The following describes two proteins that form a bound complex.

Sequence of protein 1:
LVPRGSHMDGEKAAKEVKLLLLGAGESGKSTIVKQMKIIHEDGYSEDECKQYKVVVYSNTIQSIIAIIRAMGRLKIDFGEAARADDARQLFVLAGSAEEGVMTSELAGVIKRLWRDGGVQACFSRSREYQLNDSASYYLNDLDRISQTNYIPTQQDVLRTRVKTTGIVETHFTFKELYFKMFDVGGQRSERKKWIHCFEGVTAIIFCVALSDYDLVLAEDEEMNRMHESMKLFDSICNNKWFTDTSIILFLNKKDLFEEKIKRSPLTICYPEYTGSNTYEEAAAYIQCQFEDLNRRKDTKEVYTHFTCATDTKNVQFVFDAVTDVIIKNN

Sequence of protein 2:
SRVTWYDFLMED

Interface contacts:
Residue F211 in protein 1 contacts residue F8 in protein 2 (closest heavy-atom distance 4.0 Å).
Residue R201 in protein 1 is in contact with residue T4 in protein 2 (closest heavy-atom distance 3.6 Å).
Residue S202 in protein 1 is in contact with residue V3 in protein 2 (closest heavy-atom distance 2.9 Å).
Residue I208 in protein 1 interacts with residue F8 in protein 2 (closest heavy-atom distance 3.6 Å).
Residue S248 in protein 1 interacts with residue W5 in protein 2 (closest heavy-atom distance 3.7 Å).
Residue I249 in protein 1 interacts with residue W5 in protein 2 (closest heavy-atom distance 3.5 Å).
Residue Q200 in protein 1 contacts residue W5 in protein 2 (closest heavy-atom distance 4.7 Å).
Residue E203 in protein 1 interacts with residue R2 in protein 2 (closest heavy-atom distance 2.6 Å).
Residue F211 in protein 1 contacts residue W5 in protein 2 (closest heavy-atom distance 3.6 Å).
Residue F211 in protein 1 is in contact with residue L9 in protein 2 (closest heavy-atom distance 3.8 Å).
Residue N252 in protein 1 interacts with residue L9 in protein 2 (closest heavy-atom distance 3.7 Å).
Residue L245 in protein 1 interacts with residue W5 in protein 2 (closest heavy-atom distance 3.8 Å).
Residue W207 in protein 1 contacts residue F8 in protein 2 (closest heavy-atom distance 3.5 Å).
Residue D247 in protein 1 interacts with residue M10 in protein 2 (closest heavy-atom distance 5.0 Å).
Residue W207 in protein 1 contacts residue T4 in protein 2 (closest heavy-atom distance 3.6 Å).
Residue S202 in protein 1 contacts residue T4 in protein 2 (closest heavy-atom distance 4.7 Å).
Residue L245 in protein 1 contacts residue Y6 in protein 2 (closest heavy-atom distance 3.8 Å).
Residue W254 in protein 1 interacts with residue F8 in protein 2 (closest heavy-atom distance 4.4 Å).
Residue R204 in protein 1 interacts with residue S1 in protein 2 (closest heavy-atom distance 2.8 Å).
Residue S248 in protein 1 interacts with residue M10 in protein 2 (closest heavy-atom distance 3.6 Å).
Residue S248 in protein 1 interacts with residue L9 in protein 2 (closest heavy-atom distance 4.4 Å).
Residue I249 in protein 1 is in contact with residue L9 in protein 2 (closest heavy-atom distance 3.9 Å).
Residue L35 in protein 1 is in contact with residue W5 in protein 2 (closest heavy-atom distance 4.0 Å).
Residue R204 in protein 1 contacts residue R2 in protein 2 (closest heavy-atom distance 4.9 Å).
Residue F219 in protein 1 interacts with residue W5 in protein 2 (closest heavy-atom distance 4.7 Å).
Residue G198 in protein 1 is in contact with residue W5 in protein 2 (closest heavy-atom distance 3.3 Å).
Residue W207 in protein 1 interacts with residue W5 in protein 2 (closest heavy-atom distance 3.5 Å).
Residue V197 in protein 1 interacts with residue W5 in protein 2 (closest heavy-atom distance 3.8 Å).
Residue Q200 in protein 1 contacts residue T4 in protein 2 (closest heavy-atom distance 3.9 Å).
Residue S202 in protein 1 is in contact with residue R2 in protein 2 (closest heavy-atom distance 3.4 Å).
Residue R204 in protein 1 is in contact with residue F8 in protein 2 (closest heavy-atom distance 4.1 Å).
Residue K244 in protein 1 interacts with residue Y6 in protein 2 (closest heavy-atom distance 3.0 Å).
Residue R201 in protein 1 is in contact with residue V3 in protein 2 (closest heavy-atom distance 3.7 Å).
Residue G199 in protein 1 is in contact with residue W5 in protein 2 (closest heavy-atom distance 5.0 Å).
Residue K253 in protein 1 is in contact with residue D12 in protein 2 (closest heavy-atom distance 2.9 Å).
Residue G36 in protein 1 is in contact with residue W5 in protein 2 (closest heavy-atom distance 4.9 Å).
Residue F255 in protein 1 interacts with residue L9 in protein 2 (closest heavy-atom distance 4.1 Å).
Residue S248 in protein 1 interacts with residue Y6 in protein 2 (closest heavy-atom distance 3.3 Å).
Residue R204 in protein 1 is in contact with residue E11 in protein 2 (closest heavy-atom distance 2.7 Å).
Residue G199 in protein 1 interacts with residue T4 in protein 2 (closest heavy-atom distance 3.6 Å).
Residue R201 in protein 1 contacts residue R2 in protein 2 (closest heavy-atom distance 4.1 Å).
Residue R204 in protein 1 interacts with residue V3 in protein 2 (closest heavy-atom distance 4.0 Å).
Residue S202 in protein 1 is in contact with residue S1 in protein 2 (closest heavy-atom distance 4.6 Å).
Residue W207 in protein 1 contacts residue V3 in protein 2 (closest heavy-atom distance 2.7 Å).
Residue Q200 in protein 1 interacts with residue V3 in protein 2 (closest heavy-atom distance 4.3 Å).
Residue W254 in protein 1 interacts with residue L9 in protein 2 (closest heavy-atom distance 4.0 Å).